Sequence of chain B:
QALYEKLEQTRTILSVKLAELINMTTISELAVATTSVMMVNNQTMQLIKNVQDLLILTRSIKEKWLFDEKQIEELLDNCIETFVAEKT

Interface contacts:
Residue I86 in chain A contacts residue I79 in chain B (closest heavy-atom distance 4.9 Å).
Residue T79 in chain A contacts residue T76 in chain B (closest heavy-atom distance 4.5 Å).

The following describes two proteins that form a bound complex.

Sequence of chain A:
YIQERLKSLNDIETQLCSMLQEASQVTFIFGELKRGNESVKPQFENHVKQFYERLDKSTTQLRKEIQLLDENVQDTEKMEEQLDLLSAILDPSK